Sequence of chain A:
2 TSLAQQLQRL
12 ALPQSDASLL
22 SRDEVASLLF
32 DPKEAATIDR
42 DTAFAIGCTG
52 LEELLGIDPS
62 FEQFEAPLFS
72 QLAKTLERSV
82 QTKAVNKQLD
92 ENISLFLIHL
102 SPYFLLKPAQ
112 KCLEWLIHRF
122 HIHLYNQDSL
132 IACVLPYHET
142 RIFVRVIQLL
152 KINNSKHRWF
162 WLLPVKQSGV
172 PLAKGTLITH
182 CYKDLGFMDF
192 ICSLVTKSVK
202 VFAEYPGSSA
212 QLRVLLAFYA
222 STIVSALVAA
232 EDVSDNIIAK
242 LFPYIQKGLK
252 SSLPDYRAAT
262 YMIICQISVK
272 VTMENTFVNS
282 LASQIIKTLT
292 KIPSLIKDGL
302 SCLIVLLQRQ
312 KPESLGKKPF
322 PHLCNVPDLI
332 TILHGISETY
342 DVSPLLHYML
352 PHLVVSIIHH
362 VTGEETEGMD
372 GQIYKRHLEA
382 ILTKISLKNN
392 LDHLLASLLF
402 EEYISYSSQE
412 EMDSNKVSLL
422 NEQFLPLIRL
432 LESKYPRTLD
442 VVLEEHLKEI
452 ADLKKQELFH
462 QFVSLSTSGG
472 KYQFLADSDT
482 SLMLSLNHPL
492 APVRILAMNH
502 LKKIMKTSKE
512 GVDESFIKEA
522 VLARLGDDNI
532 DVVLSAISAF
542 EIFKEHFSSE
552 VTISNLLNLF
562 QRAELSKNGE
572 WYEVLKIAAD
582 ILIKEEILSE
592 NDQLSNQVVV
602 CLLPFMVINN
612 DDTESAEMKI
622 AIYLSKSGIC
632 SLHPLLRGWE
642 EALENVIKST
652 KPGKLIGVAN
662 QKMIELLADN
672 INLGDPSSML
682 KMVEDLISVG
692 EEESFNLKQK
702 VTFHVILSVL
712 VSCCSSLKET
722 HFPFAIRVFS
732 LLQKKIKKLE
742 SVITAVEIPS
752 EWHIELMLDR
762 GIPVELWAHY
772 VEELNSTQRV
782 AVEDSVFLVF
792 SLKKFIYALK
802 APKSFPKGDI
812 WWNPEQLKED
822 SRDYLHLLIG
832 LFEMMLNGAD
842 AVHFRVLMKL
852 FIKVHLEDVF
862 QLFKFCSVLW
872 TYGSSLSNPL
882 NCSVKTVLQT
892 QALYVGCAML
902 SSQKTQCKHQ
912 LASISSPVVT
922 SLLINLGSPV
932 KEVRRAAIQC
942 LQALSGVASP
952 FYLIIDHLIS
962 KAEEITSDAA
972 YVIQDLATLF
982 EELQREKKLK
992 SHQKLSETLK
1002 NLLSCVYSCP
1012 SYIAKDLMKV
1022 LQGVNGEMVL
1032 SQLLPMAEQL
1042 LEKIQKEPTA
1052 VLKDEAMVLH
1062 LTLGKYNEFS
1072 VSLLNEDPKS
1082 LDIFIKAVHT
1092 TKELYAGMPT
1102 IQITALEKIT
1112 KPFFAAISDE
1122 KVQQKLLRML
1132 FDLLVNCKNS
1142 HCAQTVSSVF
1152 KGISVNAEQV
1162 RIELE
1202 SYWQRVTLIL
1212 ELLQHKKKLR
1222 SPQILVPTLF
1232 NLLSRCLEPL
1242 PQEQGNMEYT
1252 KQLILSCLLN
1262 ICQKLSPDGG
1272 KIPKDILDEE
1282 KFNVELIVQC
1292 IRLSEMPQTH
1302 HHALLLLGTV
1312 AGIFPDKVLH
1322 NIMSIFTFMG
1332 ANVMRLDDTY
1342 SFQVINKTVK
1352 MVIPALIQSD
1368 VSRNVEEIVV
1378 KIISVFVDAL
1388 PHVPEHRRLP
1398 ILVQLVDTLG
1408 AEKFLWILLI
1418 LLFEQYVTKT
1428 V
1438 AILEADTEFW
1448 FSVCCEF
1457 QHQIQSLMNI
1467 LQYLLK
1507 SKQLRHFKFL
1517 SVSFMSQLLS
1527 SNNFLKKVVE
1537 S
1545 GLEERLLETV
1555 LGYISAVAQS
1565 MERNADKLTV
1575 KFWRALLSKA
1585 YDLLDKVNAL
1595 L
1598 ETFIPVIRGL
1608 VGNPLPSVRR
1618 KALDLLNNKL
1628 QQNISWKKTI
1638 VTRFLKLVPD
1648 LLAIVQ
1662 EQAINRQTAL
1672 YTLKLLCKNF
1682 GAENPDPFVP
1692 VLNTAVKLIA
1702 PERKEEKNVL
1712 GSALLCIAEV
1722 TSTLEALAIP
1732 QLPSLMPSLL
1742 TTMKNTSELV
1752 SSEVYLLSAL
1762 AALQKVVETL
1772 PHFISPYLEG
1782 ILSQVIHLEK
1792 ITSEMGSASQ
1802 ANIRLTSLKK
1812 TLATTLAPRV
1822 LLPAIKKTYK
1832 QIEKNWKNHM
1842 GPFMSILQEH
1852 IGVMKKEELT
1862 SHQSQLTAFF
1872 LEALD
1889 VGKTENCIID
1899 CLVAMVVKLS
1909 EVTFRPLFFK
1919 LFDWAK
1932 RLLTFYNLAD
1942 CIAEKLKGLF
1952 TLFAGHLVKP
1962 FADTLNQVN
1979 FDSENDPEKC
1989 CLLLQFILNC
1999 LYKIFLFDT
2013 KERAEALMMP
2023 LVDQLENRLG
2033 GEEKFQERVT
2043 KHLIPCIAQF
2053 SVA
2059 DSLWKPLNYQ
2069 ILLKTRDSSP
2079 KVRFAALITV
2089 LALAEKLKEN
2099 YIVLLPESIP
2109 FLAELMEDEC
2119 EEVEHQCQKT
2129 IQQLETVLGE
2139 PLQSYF

The following describes two proteins that form a bound complex.

Residue-level contacts at the interface:
Residue A840 in chain A interacts with residue W826 in chain B (closest heavy-atom distance 3.5 Å).
Residue A899 in chain A is in contact with residue Y824 in chain B (closest heavy-atom distance 3.9 Å).
Residue A259 in chain A contacts residue A744 in chain B (closest heavy-atom distance 3.7 Å).
Residue T141 in chain A is in contact with residue H739 in chain B (closest heavy-atom distance 4.0 Å).
Residue D342 in chain A contacts residue L757 in chain B (closest heavy-atom distance 3.4 Å).
Residue Q267 in chain A is in contact with residue F751 in chain B (closest heavy-atom distance 3.5 Å).
Residue T340 in chain A contacts residue K759 in chain B (closest heavy-atom distance 3.4 Å).
Residue F219 in chain A interacts with residue A738 in chain B (closest heavy-atom distance 4.0 Å).
Residue I305 in chain A is in contact with residue L756 in chain B (closest heavy-atom distance 4.0 Å).
Residue V215 in chain A contacts residue A738 in chain B (closest heavy-atom distance 3.8 Å).
Residue Q267 in chain A is in contact with residue T724 in chain B (closest heavy-atom distance 2.8 Å).
Residue A218 in chain A is in contact with residue L741 in chain B (closest heavy-atom distance 3.8 Å).
Residue M849 in chain A is in contact with residue W826 in chain B (closest heavy-atom distance 3.4 Å).
Residue K175 in chain A contacts residue L734 in chain B (closest heavy-atom distance 2.3 Å).
Residue A218 in chain A interacts with residue P742 in chain B (closest heavy-atom distance 3.6 Å).
Residue D256 in chain A is in contact with residue A745 in chain B (closest heavy-atom distance 3.6 Å).
Residue M263 in chain A is in contact with residue F751 in chain B (closest heavy-atom distance 3.8 Å).
Residue R310 in chain A is in contact with residue L721 in chain B (closest heavy-atom distance 3.5 Å).
Residue E339 in chain A interacts with residue K759 in chain B (closest heavy-atom distance 3.4 Å).
Residue S226 in chain A contacts residue L734 in chain B (closest heavy-atom distance 3.6 Å).
Residue F696 in chain A interacts with residue K185 in chain B (closest heavy-atom distance 3.5 Å).
Residue V931 in chain A interacts with residue L816 in chain B (closest heavy-atom distance 3.6 Å).
Residue V270 in chain A contacts residue L755 in chain B (closest heavy-atom distance 3.7 Å).
Residue V888 in chain A is in contact with residue F819 in chain B (closest heavy-atom distance 3.5 Å).
Residue V896 in chain A contacts residue I827 in chain B (closest heavy-atom distance 3.9 Å).
Residue V306 in chain A contacts residue L756 in chain B (closest heavy-atom distance 3.8 Å).
Residue P137 in chain A interacts with residue A738 in chain B (closest heavy-atom distance 3.6 Å).
Residue C266 in chain A interacts with residue L755 in chain B (closest heavy-atom distance 3.7 Å).
Residue V270 in chain A contacts residue L723 in chain B (closest heavy-atom distance 3.9 Å).
Residue E933 in chain A contacts residue R820 in chain B (closest heavy-atom distance 2.6 Å).
Residue V896 in chain A is in contact with residue Y824 in chain B (closest heavy-atom distance 3.7 Å).
Residue K850 in chain A interacts with residue I827 in chain B (closest heavy-atom distance 3.9 Å).
Residue Q892 in chain A is in contact with residue Y824 in chain B (closest heavy-atom distance 3.6 Å).
Residue D256 in chain A contacts residue A744 in chain B (closest heavy-atom distance 3.8 Å).
Residue Y895 in chain A is in contact with residue R820 in chain B (closest heavy-atom distance 3.4 Å).
Residue R310 in chain A contacts residue P722 in chain B (closest heavy-atom distance 2.6 Å).
Residue E933 in chain A is in contact with residue L816 in chain B (closest heavy-atom distance 3.6 Å).
Residue E140 in chain A contacts residue P737 in chain B (closest heavy-atom distance 3.8 Å).
Residue R310 in chain A contacts residue L755 in chain B (closest heavy-atom distance 3.1 Å).
Residue S302 in chain A is in contact with residue V752 in chain B (closest heavy-atom distance 3.1 Å).
Residue R936 in chain A interacts with residue R820 in chain B (closest heavy-atom distance 3.1 Å).
Residue Y341 in chain A interacts with residue L757 in chain B (closest heavy-atom distance 3.9 Å).
Residue Y262 in chain A contacts residue C748 in chain B (closest heavy-atom distance 3.7 Å).
Residue R846 in chain A interacts with residue W826 in chain B (closest heavy-atom distance 3.5 Å).
Residue Q309 in chain A contacts residue L721 in chain B (closest heavy-atom distance 3.7 Å).
Residue A899 in chain A contacts residue S825 in chain B (closest heavy-atom distance 3.9 Å).
Residue R214 in chain A contacts residue S743 in chain B (closest heavy-atom distance 3.5 Å).
Residue M263 in chain A contacts residue C748 in chain B (closest heavy-atom distance 3.6 Å).
Residue Y341 in chain A is in contact with residue L756 in chain B (closest heavy-atom distance 3.5 Å).
Residue D299 in chain A interacts with residue S749 in chain B (closest heavy-atom distance 3.5 Å).
Residue V215 in chain A contacts residue H739 in chain B (closest heavy-atom distance 3.7 Å).
Residue T891 in chain A is in contact with residue L816 in chain B (closest heavy-atom distance 3.7 Å).
Residue Q309 in chain A is in contact with residue L757 in chain B (closest heavy-atom distance 3.9 Å).
Residue Y341 in chain A is in contact with residue N753 in chain B (closest heavy-atom distance 3.4 Å).
Residue A259 in chain A contacts residue C748 in chain B (closest heavy-atom distance 3.4 Å).
Residue S302 in chain A is in contact with residue L756 in chain B (closest heavy-atom distance 3.2 Å).
Residue K932 in chain A interacts with residue E813 in chain B (closest heavy-atom distance 3.7 Å).
Residue M263 in chain A contacts residue L747 in chain B (closest heavy-atom distance 4.0 Å).
Residue S222 in chain A interacts with residue L741 in chain B (closest heavy-atom distance 4.0 Å).
Residue C266 in chain A is in contact with residue V752 in chain B (closest heavy-atom distance 3.7 Å).

Sequence of chain B:
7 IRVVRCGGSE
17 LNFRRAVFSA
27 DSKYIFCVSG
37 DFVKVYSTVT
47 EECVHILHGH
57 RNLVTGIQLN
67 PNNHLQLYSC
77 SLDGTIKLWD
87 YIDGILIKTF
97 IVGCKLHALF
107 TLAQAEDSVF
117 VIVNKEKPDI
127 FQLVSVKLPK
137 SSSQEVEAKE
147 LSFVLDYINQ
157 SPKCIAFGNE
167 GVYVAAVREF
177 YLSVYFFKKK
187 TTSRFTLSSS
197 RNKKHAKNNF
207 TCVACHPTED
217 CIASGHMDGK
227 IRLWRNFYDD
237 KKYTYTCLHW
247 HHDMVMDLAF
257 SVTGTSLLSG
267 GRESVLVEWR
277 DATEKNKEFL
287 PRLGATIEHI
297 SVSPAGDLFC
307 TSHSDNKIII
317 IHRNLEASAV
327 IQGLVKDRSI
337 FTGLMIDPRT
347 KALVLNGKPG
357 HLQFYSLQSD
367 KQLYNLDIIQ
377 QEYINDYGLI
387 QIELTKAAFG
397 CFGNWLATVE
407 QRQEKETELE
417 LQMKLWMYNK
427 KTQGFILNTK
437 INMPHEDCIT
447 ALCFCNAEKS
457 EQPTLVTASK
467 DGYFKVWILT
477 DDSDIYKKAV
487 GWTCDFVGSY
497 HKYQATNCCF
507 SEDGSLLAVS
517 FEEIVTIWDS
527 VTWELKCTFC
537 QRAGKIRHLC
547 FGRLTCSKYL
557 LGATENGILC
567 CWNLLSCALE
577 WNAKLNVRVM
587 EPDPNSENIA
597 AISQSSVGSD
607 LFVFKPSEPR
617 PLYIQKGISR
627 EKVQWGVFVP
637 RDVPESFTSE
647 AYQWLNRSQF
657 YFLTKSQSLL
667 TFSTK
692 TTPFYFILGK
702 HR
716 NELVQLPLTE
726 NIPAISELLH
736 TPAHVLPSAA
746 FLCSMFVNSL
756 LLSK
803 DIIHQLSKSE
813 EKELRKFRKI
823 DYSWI